Sequence of chain A:
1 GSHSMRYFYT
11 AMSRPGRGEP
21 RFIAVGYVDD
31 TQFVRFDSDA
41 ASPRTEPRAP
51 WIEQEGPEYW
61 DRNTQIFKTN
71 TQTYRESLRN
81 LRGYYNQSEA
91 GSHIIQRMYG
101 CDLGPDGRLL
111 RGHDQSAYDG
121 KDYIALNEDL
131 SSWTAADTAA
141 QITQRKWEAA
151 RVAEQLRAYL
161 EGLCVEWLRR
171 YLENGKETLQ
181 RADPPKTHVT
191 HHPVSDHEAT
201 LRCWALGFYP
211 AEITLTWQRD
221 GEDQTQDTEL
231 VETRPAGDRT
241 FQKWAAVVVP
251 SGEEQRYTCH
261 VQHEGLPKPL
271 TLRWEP

Sequence of chain B:
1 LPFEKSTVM

The following describes two proteins that form a bound complex.

Interface contacts:
Residue W147 in chain A contacts residue V8 in chain B (closest heavy-atom distance 3.3 Å).
Residue N70 in chain A contacts residue F3 in chain B (closest heavy-atom distance 4.8 Å).
Residue F67 in chain A contacts residue P2 in chain B (closest heavy-atom distance 3.7 Å).
Residue I124 in chain A is in contact with residue M9 in chain B (closest heavy-atom distance 4.8 Å).
Residue S116 in chain A contacts residue M9 in chain B (closest heavy-atom distance 4.2 Å).
Residue T73 in chain A interacts with residue S6 in chain B (closest heavy-atom distance 3.1 Å).
Residue Y7 in chain A interacts with residue L1 in chain B (closest heavy-atom distance 2.9 Å).
Residue Y123 in chain A contacts residue M9 in chain B (closest heavy-atom distance 3.5 Å).
Residue Q155 in chain A contacts residue K5 in chain B (closest heavy-atom distance 3.3 Å).
Residue T69 in chain A contacts residue S6 in chain B (closest heavy-atom distance 4.1 Å).
Residue Y171 in chain A interacts with residue L1 in chain B (closest heavy-atom distance 2.6 Å).
Residue N63 in chain A interacts with residue L1 in chain B (closest heavy-atom distance 4.1 Å).
Residue N70 in chain A is in contact with residue S6 in chain B (closest heavy-atom distance 3.0 Å).
Residue M5 in chain A interacts with residue L1 in chain B (closest heavy-atom distance 3.8 Å).
Residue L81 in chain A contacts residue M9 in chain B (closest heavy-atom distance 3.8 Å).
Residue L163 in chain A contacts residue L1 in chain B (closest heavy-atom distance 4.5 Å).
Residue K146 in chain A contacts residue V8 in chain B (closest heavy-atom distance 4.3 Å).
Residue Y99 in chain A is in contact with residue F3 in chain B (closest heavy-atom distance 3.0 Å).
Residue F33 in chain A interacts with residue L1 in chain B (closest heavy-atom distance 4.7 Å).
Residue Y159 in chain A is in contact with residue P2 in chain B (closest heavy-atom distance 3.6 Å).
Residue N80 in chain A contacts residue M9 in chain B (closest heavy-atom distance 2.9 Å).
Residue T143 in chain A is in contact with residue M9 in chain B (closest heavy-atom distance 2.6 Å).
Residue S77 in chain A is in contact with residue M9 in chain B (closest heavy-atom distance 2.9 Å).
Residue W147 in chain A is in contact with residue M9 in chain B (closest heavy-atom distance 3.4 Å).
Residue T73 in chain A contacts residue V8 in chain B (closest heavy-atom distance 3.5 Å).
Residue L156 in chain A contacts residue F3 in chain B (closest heavy-atom distance 3.9 Å).
Residue V152 in chain A contacts residue T7 in chain B (closest heavy-atom distance 3.6 Å).
Residue I66 in chain A interacts with residue P2 in chain B (closest heavy-atom distance 3.9 Å).
Residue Y74 in chain A interacts with residue M9 in chain B (closest heavy-atom distance 4.3 Å).
Residue Y59 in chain A is in contact with residue L1 in chain B (closest heavy-atom distance 4.0 Å).
Residue A150 in chain A interacts with residue T7 in chain B (closest heavy-atom distance 4.1 Å).
Residue Y159 in chain A interacts with residue L1 in chain B (closest heavy-atom distance 2.6 Å).
Residue W147 in chain A contacts residue T7 in chain B (closest heavy-atom distance 3.4 Å).
Residue Y9 in chain A contacts residue P2 in chain B (closest heavy-atom distance 3.9 Å).
Residue V152 in chain A contacts residue F3 in chain B (closest heavy-atom distance 4.6 Å).
Residue N80 in chain A contacts residue V8 in chain B (closest heavy-atom distance 3.2 Å).
Residue I142 in chain A interacts with residue M9 in chain B (closest heavy-atom distance 4.7 Å).
Residue I95 in chain A is in contact with residue M9 in chain B (closest heavy-atom distance 4.0 Å).
Residue T73 in chain A contacts residue T7 in chain B (closest heavy-atom distance 3.6 Å).
Residue N63 in chain A interacts with residue P2 in chain B (closest heavy-atom distance 3.1 Å).
Residue R62 in chain A is in contact with residue L1 in chain B (closest heavy-atom distance 3.7 Å).
Residue Y84 in chain A contacts residue M9 in chain B (closest heavy-atom distance 2.9 Å).
Residue Q155 in chain A contacts residue F3 in chain B (closest heavy-atom distance 3.6 Å).
Residue S77 in chain A contacts residue T7 in chain B (closest heavy-atom distance 4.5 Å).
Residue R97 in chain A contacts residue F3 in chain B (closest heavy-atom distance 3.5 Å).
Residue Y159 in chain A contacts residue F3 in chain B (closest heavy-atom distance 3.6 Å).
Residue K146 in chain A is in contact with residue T7 in chain B (closest heavy-atom distance 4.9 Å).
Residue S77 in chain A is in contact with residue V8 in chain B (closest heavy-atom distance 3.6 Å).
Residue K146 in chain A contacts residue M9 in chain B (closest heavy-atom distance 3.0 Å).
Residue W167 in chain A is in contact with residue L1 in chain B (closest heavy-atom distance 3.6 Å).
Residue Y9 in chain A interacts with residue F3 in chain B (closest heavy-atom distance 4.4 Å).
Residue L163 in chain A is in contact with residue E4 in chain B (closest heavy-atom distance 4.0 Å).
Residue I66 in chain A contacts residue E4 in chain B (closest heavy-atom distance 3.9 Å).
Residue Y99 in chain A interacts with residue P2 in chain B (closest heavy-atom distance 3.2 Å).
Residue I66 in chain A is in contact with residue F3 in chain B (closest heavy-atom distance 3.3 Å).
Residue E76 in chain A interacts with residue V8 in chain B (closest heavy-atom distance 3.4 Å).
Residue Y7 in chain A interacts with residue P2 in chain B (closest heavy-atom distance 3.3 Å).